Sequence of protein 1:
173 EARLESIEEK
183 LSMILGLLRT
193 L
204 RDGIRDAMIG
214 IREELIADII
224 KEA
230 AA

Sequence of protein 2:
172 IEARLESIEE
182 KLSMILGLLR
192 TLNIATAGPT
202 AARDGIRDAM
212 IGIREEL

Residue-level contacts at the interface:
Residue L218 in protein 2 contacts residue I219 in protein 1 (closest heavy-atom distance 4.3 Å).
Residue A198 in protein 2 interacts with residue T192 in protein 1 (closest heavy-atom distance 4.5 Å).
Residue L176 in protein 2 contacts residue L176 in protein 1 (closest heavy-atom distance 4.7 Å).
Residue E180 in protein 2 interacts with residue S178 in protein 1 (closest heavy-atom distance 2.9 Å).
Residue R191 in protein 2 interacts with residue D209 in protein 1 (closest heavy-atom distance 3.4 Å).
Residue T192 in protein 2 contacts residue A210 in protein 1 (closest heavy-atom distance 5.0 Å).
Residue E177 in protein 2 interacts with residue R175 in protein 1 (closest heavy-atom distance 3.9 Å).
Residue N194 in protein 2 is in contact with residue T192 in protein 1 (closest heavy-atom distance 4.9 Å).
Residue I207 in protein 2 contacts residue A210 in protein 1 (closest heavy-atom distance 4.7 Å).
Residue L183 in protein 2 interacts with residue I186 in protein 1 (closest heavy-atom distance 4.2 Å).
Residue L183 in protein 2 is in contact with residue I179 in protein 1 (closest heavy-atom distance 3.5 Å).
Residue L176 in protein 2 interacts with residue I179 in protein 1 (closest heavy-atom distance 3.7 Å).
Residue A210 in protein 2 is in contact with residue M211 in protein 1 (closest heavy-atom distance 3.3 Å).
Residue I195 in protein 2 interacts with residue G206 in protein 1 (closest heavy-atom distance 4.5 Å).
Residue I179 in protein 2 is in contact with residue I179 in protein 1 (closest heavy-atom distance 3.9 Å).
Residue E180 in protein 2 interacts with residue R175 in protein 1 (closest heavy-atom distance 3.4 Å).
Residue G206 in protein 2 is in contact with residue M211 in protein 1 (closest heavy-atom distance 4.1 Å).
Residue E180 in protein 2 interacts with residue K182 in protein 1 (closest heavy-atom distance 3.0 Å).
Residue A203 in protein 2 interacts with residue I207 in protein 1 (closest heavy-atom distance 4.6 Å).
Residue L190 in protein 2 interacts with residue M185 in protein 1 (closest heavy-atom distance 5.0 Å).
Residue A198 in protein 2 contacts residue L193 in protein 1 (closest heavy-atom distance 4.4 Å).
Residue E180 in protein 2 interacts with residue I179 in protein 1 (closest heavy-atom distance 3.3 Å).
Residue L190 in protein 2 is in contact with residue L193 in protein 1 (closest heavy-atom distance 4.9 Å).
Residue E217 in protein 2 contacts residue R215 in protein 1 (closest heavy-atom distance 3.2 Å).
Residue I207 in protein 2 is in contact with residue M211 in protein 1 (closest heavy-atom distance 3.7 Å).
Residue N194 in protein 2 is in contact with residue L189 in protein 1 (closest heavy-atom distance 4.8 Å).
Residue L187 in protein 2 contacts residue M185 in protein 1 (closest heavy-atom distance 3.8 Å).
Residue L190 in protein 2 contacts residue L190 in protein 1 (closest heavy-atom distance 3.9 Å).
Residue R191 in protein 2 interacts with residue M185 in protein 1 (closest heavy-atom distance 4.8 Å).
Residue I186 in protein 2 is in contact with residue I186 in protein 1 (closest heavy-atom distance 3.7 Å).
Residue L218 in protein 2 is in contact with residue L218 in protein 1 (closest heavy-atom distance 3.4 Å).
Residue L218 in protein 2 contacts residue R215 in protein 1 (closest heavy-atom distance 3.5 Å).
Residue L190 in protein 2 interacts with residue L189 in protein 1 (closest heavy-atom distance 3.7 Å).
Residue I214 in protein 2 interacts with residue L218 in protein 1 (closest heavy-atom distance 3.7 Å).
Residue E181 in protein 2 interacts with residue R175 in protein 1 (closest heavy-atom distance 4.9 Å).
Residue L190 in protein 2 interacts with residue I186 in protein 1 (closest heavy-atom distance 3.3 Å).
Residue I195 in protein 2 contacts residue I207 in protein 1 (closest heavy-atom distance 4.6 Å).
Residue R191 in protein 2 is in contact with residue L189 in protein 1 (closest heavy-atom distance 4.9 Å).
Residue L218 in protein 2 is in contact with residue I222 in protein 1 (closest heavy-atom distance 3.1 Å).
Residue L187 in protein 2 is in contact with residue K182 in protein 1 (closest heavy-atom distance 3.7 Å).
Residue I207 in protein 2 contacts residue I207 in protein 1 (closest heavy-atom distance 3.8 Å).
Residue R191 in protein 2 interacts with residue G206 in protein 1 (closest heavy-atom distance 4.5 Å).
Residue L176 in protein 2 is in contact with residue R175 in protein 1 (closest heavy-atom distance 3.8 Å).
Residue L187 in protein 2 interacts with residue I186 in protein 1 (closest heavy-atom distance 3.8 Å).
Residue I214 in protein 2 interacts with residue I214 in protein 1 (closest heavy-atom distance 3.7 Å).
Residue M211 in protein 2 is in contact with residue I214 in protein 1 (closest heavy-atom distance 4.0 Å).
Residue S184 in protein 2 interacts with residue K182 in protein 1 (closest heavy-atom distance 3.3 Å).
Residue L183 in protein 2 is in contact with residue L183 in protein 1 (closest heavy-atom distance 3.8 Å).

The following describes two proteins that form a bound complex.